Sequence of protein 1:
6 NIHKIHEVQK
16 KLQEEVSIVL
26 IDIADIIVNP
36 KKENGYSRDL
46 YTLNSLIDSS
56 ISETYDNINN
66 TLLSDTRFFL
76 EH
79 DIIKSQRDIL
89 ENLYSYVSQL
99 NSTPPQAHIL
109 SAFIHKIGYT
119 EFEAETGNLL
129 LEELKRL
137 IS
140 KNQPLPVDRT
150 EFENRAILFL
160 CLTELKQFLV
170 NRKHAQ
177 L

This data describes a binding interaction between two proteins.

Residue-level contacts at the interface:
Residue L144 in protein 1 contacts residue F151 in protein 2 (closest heavy-atom distance 4.1 Å).
Residue N141 in protein 1 contacts residue R148 in protein 2 (closest heavy-atom distance 3.7 Å).
Residue F151 in protein 1 contacts residue F158 in protein 2 (closest heavy-atom distance 3.7 Å).
Residue R72 in protein 1 is in contact with residue S57 in protein 2 (closest heavy-atom distance 2.6 Å).
Residue L75 in protein 1 is in contact with residue Y60 in protein 2 (closest heavy-atom distance 3.5 Å).
Residue P145 in protein 1 contacts residue F151 in protein 2 (closest heavy-atom distance 3.7 Å).
Residue E152 in protein 1 is in contact with residue F158 in protein 2 (closest heavy-atom distance 4.3 Å).
Residue T162 in protein 1 interacts with residue N90 in protein 2 (closest heavy-atom distance 3.3 Å).
Residue R72 in protein 1 is in contact with residue D61 in protein 2 (closest heavy-atom distance 2.3 Å).
Residue D79 in protein 1 is in contact with residue K82 in protein 2 (closest heavy-atom distance 3.9 Å).
Residue K82 in protein 1 interacts with residue D79 in protein 2 (closest heavy-atom distance 3.1 Å).
Residue L144 in protein 1 contacts residue V146 in protein 2 (closest heavy-atom distance 3.5 Å).
Residue P145 in protein 1 interacts with residue L144 in protein 2 (closest heavy-atom distance 4.0 Å).
Residue Y60 in protein 1 is in contact with residue L75 in protein 2 (closest heavy-atom distance 3.5 Å).
Residue L159 in protein 1 contacts residue E163 in protein 2 (closest heavy-atom distance 3.8 Å).
Residue L68 in protein 1 contacts residue Y60 in protein 2 (closest heavy-atom distance 4.1 Å).
Residue E163 in protein 1 contacts residue N90 in protein 2 (closest heavy-atom distance 3.8 Å).
Residue P143 in protein 1 is in contact with residue R148 in protein 2 (closest heavy-atom distance 4.6 Å).
Residue V146 in protein 1 is in contact with residue L144 in protein 2 (closest heavy-atom distance 3.3 Å).
Residue Y94 in protein 1 is in contact with residue E163 in protein 2 (closest heavy-atom distance 4.2 Å).
Residue L144 in protein 1 contacts residue P145 in protein 2 (closest heavy-atom distance 3.7 Å).
Residue R72 in protein 1 contacts residue Y60 in protein 2 (closest heavy-atom distance 3.7 Å).
Residue A155 in protein 1 is in contact with residue L159 in protein 2 (closest heavy-atom distance 3.8 Å).
Residue L159 in protein 1 is in contact with residue Y94 in protein 2 (closest heavy-atom distance 3.5 Å).
Residue D79 in protein 1 is in contact with residue Y60 in protein 2 (closest heavy-atom distance 2.5 Å).
Residue K140 in protein 1 is in contact with residue F151 in protein 2 (closest heavy-atom distance 4.5 Å).
Residue T162 in protein 1 interacts with residue Y94 in protein 2 (closest heavy-atom distance 3.1 Å).
Residue N64 in protein 1 interacts with residue N64 in protein 2 (closest heavy-atom distance 2.8 Å).
Residue L144 in protein 1 contacts residue R148 in protein 2 (closest heavy-atom distance 3.5 Å).
Residue K140 in protein 1 interacts with residue E152 in protein 2 (closest heavy-atom distance 3.6 Å).
Residue T162 in protein 1 is in contact with residue E163 in protein 2 (closest heavy-atom distance 4.3 Å).
Residue A155 in protein 1 is in contact with residue F158 in protein 2 (closest heavy-atom distance 3.4 Å).
Residue L159 in protein 1 interacts with residue L159 in protein 2 (closest heavy-atom distance 3.7 Å).
Residue E163 in protein 1 interacts with residue E163 in protein 2 (closest heavy-atom distance 4.7 Å).
Residue R148 in protein 1 is in contact with residue K140 in protein 2 (closest heavy-atom distance 3.6 Å).
Residue Q166 in protein 1 contacts residue E89 in protein 2 (closest heavy-atom distance 4.5 Å).
Residue F158 in protein 1 interacts with residue L159 in protein 2 (closest heavy-atom distance 3.6 Å).
Residue E76 in protein 1 interacts with residue Y60 in protein 2 (closest heavy-atom distance 4.0 Å).
Residue F151 in protein 1 contacts residue K140 in protein 2 (closest heavy-atom distance 3.4 Å).
Residue F151 in protein 1 contacts residue R154 in protein 2 (closest heavy-atom distance 3.7 Å).
Residue Y60 in protein 1 interacts with residue T71 in protein 2 (closest heavy-atom distance 4.7 Å).
Residue R148 in protein 1 interacts with residue L144 in protein 2 (closest heavy-atom distance 4.1 Å).
Residue R154 in protein 1 interacts with residue F151 in protein 2 (closest heavy-atom distance 3.4 Å).
Residue Y94 in protein 1 interacts with residue T162 in protein 2 (closest heavy-atom distance 4.3 Å).
Residue Q142 in protein 1 contacts residue R148 in protein 2 (closest heavy-atom distance 3.0 Å).
Residue F151 in protein 1 is in contact with residue F151 in protein 2 (closest heavy-atom distance 4.2 Å).
Residue L68 in protein 1 interacts with residue D61 in protein 2 (closest heavy-atom distance 3.7 Å).
Residue F151 in protein 1 interacts with residue A155 in protein 2 (closest heavy-atom distance 4.0 Å).
Residue D79 in protein 1 interacts with residue I56 in protein 2 (closest heavy-atom distance 4.2 Å).
Residue F158 in protein 1 interacts with residue Y94 in protein 2 (closest heavy-atom distance 4.3 Å).
Residue I63 in protein 1 interacts with residue I63 in protein 2 (closest heavy-atom distance 3.6 Å).
Residue K140 in protein 1 is in contact with residue R148 in protein 2 (closest heavy-atom distance 2.9 Å).
Residue Y60 in protein 1 contacts residue R72 in protein 2 (closest heavy-atom distance 4.0 Å).
Residue L159 in protein 1 contacts residue T162 in protein 2 (closest heavy-atom distance 3.7 Å).
Residue L144 in protein 1 is in contact with residue D147 in protein 2 (closest heavy-atom distance 3.6 Å).
Residue I63 in protein 1 contacts residue N64 in protein 2 (closest heavy-atom distance 3.5 Å).
Residue E152 in protein 1 is in contact with residue K140 in protein 2 (closest heavy-atom distance 2.8 Å).
Residue F151 in protein 1 is in contact with residue P145 in protein 2 (closest heavy-atom distance 4.4 Å).
Residue D147 in protein 1 contacts residue L144 in protein 2 (closest heavy-atom distance 3.6 Å).
Residue Y60 in protein 1 interacts with residue L68 in protein 2 (closest heavy-atom distance 3.8 Å).

Sequence of protein 2:
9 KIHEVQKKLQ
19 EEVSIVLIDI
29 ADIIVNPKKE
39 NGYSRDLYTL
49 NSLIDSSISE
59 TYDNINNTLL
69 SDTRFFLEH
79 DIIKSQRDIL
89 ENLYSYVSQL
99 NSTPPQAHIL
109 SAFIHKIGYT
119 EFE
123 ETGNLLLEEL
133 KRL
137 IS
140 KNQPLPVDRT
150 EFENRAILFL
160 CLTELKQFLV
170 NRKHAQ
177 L